The following describes two proteins that form a bound complex.

Interface contacts:
Residue I77 in the first protein is in contact with residue R4 in the second protein (closest heavy-atom distance 3.0 Å).
Residue D91 in the first protein contacts residue R14 in the second protein (closest heavy-atom distance 2.6 Å).
Residue D76 in the first protein is in contact with residue K2 in the second protein (closest heavy-atom distance 3.4 Å).
Residue V93 in the first protein interacts with residue V9 in the second protein (closest heavy-atom distance 3.5 Å).
Residue P45 in the first protein is in contact with residue R14 in the second protein (closest heavy-atom distance 3.7 Å).
Residue T70 in the first protein is in contact with residue M8 in the second protein (closest heavy-atom distance 4.0 Å).
Residue T192 in the first protein is in contact with residue K2 in the second protein (closest heavy-atom distance 3.7 Å).
Residue T70 in the first protein is in contact with residue V9 in the second protein (closest heavy-atom distance 4.5 Å).
Residue L72 in the first protein is in contact with residue V6 in the second protein (closest heavy-atom distance 4.0 Å).
Residue L80 in the first protein contacts residue A7 in the second protein (closest heavy-atom distance 2.9 Å).
Residue R138 in the first protein contacts residue K2 in the second protein (closest heavy-atom distance 3.5 Å).
Residue A89 in the first protein is in contact with residue R14 in the second protein (closest heavy-atom distance 3.8 Å).
Residue R138 in the first protein contacts residue R4 in the second protein (closest heavy-atom distance 4.0 Å).
Residue V191 in the first protein contacts residue R4 in the second protein (closest heavy-atom distance 3.1 Å).
Residue T82 in the first protein contacts residue M8 in the second protein (closest heavy-atom distance 3.3 Å).
Residue E108 in the first protein interacts with residue R14 in the second protein (closest heavy-atom distance 3.5 Å).
Residue W92 in the first protein is in contact with residue R10 in the second protein (closest heavy-atom distance 3.9 Å).
Residue T82 in the first protein interacts with residue V9 in the second protein (closest heavy-atom distance 2.9 Å).
Residue A81 in the first protein interacts with residue V9 in the second protein (closest heavy-atom distance 3.8 Å).
Residue V78 in the first protein interacts with residue R4 in the second protein (closest heavy-atom distance 3.8 Å).
Residue G46 in the first protein interacts with residue R14 in the second protein (closest heavy-atom distance 4.4 Å).
Residue F79 in the first protein is in contact with residue V9 in the second protein (closest heavy-atom distance 3.4 Å).
Residue D76 in the first protein interacts with residue L3 in the second protein (closest heavy-atom distance 3.3 Å).
Residue N190 in the first protein interacts with residue R4 in the second protein (closest heavy-atom distance 3.7 Å).
Residue F79 in the first protein contacts residue A7 in the second protein (closest heavy-atom distance 4.0 Å).
Residue L80 in the first protein is in contact with residue M8 in the second protein (closest heavy-atom distance 3.7 Å).
Residue D91 in the first protein interacts with residue R10 in the second protein (closest heavy-atom distance 4.4 Å).
Residue M94 in the first protein interacts with residue V9 in the second protein (closest heavy-atom distance 4.0 Å).
Residue V78 in the first protein contacts residue P5 in the second protein (closest heavy-atom distance 2.9 Å).
Residue T82 in the first protein contacts residue P11 in the second protein (closest heavy-atom distance 3.5 Å).
Residue L72 in the first protein contacts residue P5 in the second protein (closest heavy-atom distance 3.5 Å).
Residue D83 in the first protein contacts residue R10 in the second protein (closest heavy-atom distance 3.9 Å).
Residue D91 in the first protein interacts with residue V13 in the second protein (closest heavy-atom distance 4.9 Å).
Residue D76 in the first protein interacts with residue R4 in the second protein (closest heavy-atom distance 3.5 Å).
Residue L80 in the first protein interacts with residue V9 in the second protein (closest heavy-atom distance 2.9 Å).
Residue V78 in the first protein is in contact with residue V6 in the second protein (closest heavy-atom distance 3.6 Å).
Residue W92 in the first protein is in contact with residue V9 in the second protein (closest heavy-atom distance 3.5 Å).
Residue D76 in the first protein contacts residue P5 in the second protein (closest heavy-atom distance 3.5 Å).
Residue Q73 in the first protein interacts with residue P5 in the second protein (closest heavy-atom distance 3.9 Å).
Residue L80 in the first protein is in contact with residue V6 in the second protein (closest heavy-atom distance 4.1 Å).
Residue T82 in the first protein interacts with residue R10 in the second protein (closest heavy-atom distance 3.5 Å).
Residue V90 in the first protein is in contact with residue P11 in the second protein (closest heavy-atom distance 3.5 Å).
Residue M94 in the first protein is in contact with residue A7 in the second protein (closest heavy-atom distance 3.6 Å).
Residue D83 in the first protein contacts residue P11 in the second protein (closest heavy-atom distance 4.1 Å).
Residue L86 in the first protein is in contact with residue P11 in the second protein (closest heavy-atom distance 3.5 Å).
Residue W92 in the first protein contacts residue P11 in the second protein (closest heavy-atom distance 3.5 Å).
Residue V78 in the first protein interacts with residue A7 in the second protein (closest heavy-atom distance 2.9 Å).
Residue I77 in the first protein is in contact with residue P5 in the second protein (closest heavy-atom distance 3.5 Å).
Residue A89 in the first protein interacts with residue V13 in the second protein (closest heavy-atom distance 3.9 Å).
Residue V90 in the first protein interacts with residue V13 in the second protein (closest heavy-atom distance 4.6 Å).
Residue L72 in the first protein contacts residue A7 in the second protein (closest heavy-atom distance 3.4 Å).
Residue T70 in the first protein is in contact with residue A7 in the second protein (closest heavy-atom distance 3.8 Å).
Residue D91 in the first protein contacts residue P11 in the second protein (closest heavy-atom distance 3.4 Å).
Residue T192 in the first protein is in contact with residue R4 in the second protein (closest heavy-atom distance 2.8 Å).
Residue E140 in the first protein contacts residue R4 in the second protein (closest heavy-atom distance 4.0 Å).

Sequence of the second protein:
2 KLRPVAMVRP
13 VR

Sequence of the first protein:
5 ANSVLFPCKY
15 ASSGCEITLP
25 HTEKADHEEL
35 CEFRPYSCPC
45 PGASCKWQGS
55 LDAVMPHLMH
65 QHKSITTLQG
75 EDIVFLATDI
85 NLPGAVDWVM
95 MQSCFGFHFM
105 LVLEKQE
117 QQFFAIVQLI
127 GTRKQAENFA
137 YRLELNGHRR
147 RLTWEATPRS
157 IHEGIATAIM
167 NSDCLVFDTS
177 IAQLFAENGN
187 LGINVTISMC